Sequence of protein 2:
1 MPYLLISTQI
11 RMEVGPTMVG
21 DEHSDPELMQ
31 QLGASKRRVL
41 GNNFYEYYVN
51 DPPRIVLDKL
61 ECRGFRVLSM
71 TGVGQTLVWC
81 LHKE

Sequence of protein 1:
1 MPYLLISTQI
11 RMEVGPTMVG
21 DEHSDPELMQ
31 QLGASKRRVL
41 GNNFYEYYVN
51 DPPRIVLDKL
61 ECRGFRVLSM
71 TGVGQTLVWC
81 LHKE

These two protein chains interact to form a complex.

Interface contacts:
Residue G72 in protein 2 is in contact with residue G72 in protein 1 (closest heavy-atom distance 3.3 Å).
Residue R54 in protein 2 interacts with residue S24 in protein 1 (closest heavy-atom distance 2.5 Å).
Residue R11 in protein 2 interacts with residue F44 in protein 1 (closest heavy-atom distance 3.8 Å).
Residue D58 in protein 2 contacts residue P2 in protein 1 (closest heavy-atom distance 2.9 Å).
Residue M12 in protein 2 is in contact with residue M18 in protein 1 (closest heavy-atom distance 4.6 Å).
Residue E13 in protein 2 contacts residue D21 in protein 1 (closest heavy-atom distance 3.6 Å).
Residue E61 in protein 2 is in contact with residue Y3 in protein 1 (closest heavy-atom distance 3.7 Å).
Residue R54 in protein 2 contacts residue L5 in protein 1 (closest heavy-atom distance 4.2 Å).
Residue E13 in protein 2 is in contact with residue F44 in protein 1 (closest heavy-atom distance 3.5 Å).
Residue V14 in protein 2 is in contact with residue F44 in protein 1 (closest heavy-atom distance 3.8 Å).
Residue E13 in protein 2 contacts residue M18 in protein 1 (closest heavy-atom distance 3.9 Å).
Residue E61 in protein 2 contacts residue H82 in protein 1 (closest heavy-atom distance 2.9 Å).
Residue F65 in protein 2 contacts residue Y3 in protein 1 (closest heavy-atom distance 4.5 Å).
Residue R54 in protein 2 contacts residue M1 in protein 1 (closest heavy-atom distance 3.7 Å).
Residue V67 in protein 2 is in contact with residue Y3 in protein 1 (closest heavy-atom distance 3.1 Å).
Residue P52 in protein 2 is in contact with residue D21 in protein 1 (closest heavy-atom distance 4.5 Å).
Residue M70 in protein 2 interacts with residue W79 in protein 1 (closest heavy-atom distance 4.2 Å).
Residue L77 in protein 2 is in contact with residue V73 in protein 1 (closest heavy-atom distance 4.5 Å).
Residue R54 in protein 2 contacts residue L4 in protein 1 (closest heavy-atom distance 4.3 Å).
Residue R66 in protein 2 contacts residue H82 in protein 1 (closest heavy-atom distance 3.3 Å).
Residue M12 in protein 2 is in contact with residue I6 in protein 1 (closest heavy-atom distance 3.7 Å).
Residue M70 in protein 2 interacts with residue V78 in protein 1 (closest heavy-atom distance 3.3 Å).
Residue T76 in protein 2 interacts with residue V73 in protein 1 (closest heavy-atom distance 4.2 Å).
Residue R11 in protein 2 is in contact with residue E46 in protein 1 (closest heavy-atom distance 3.1 Å).
Residue E61 in protein 2 contacts residue P2 in protein 1 (closest heavy-atom distance 3.4 Å).
Residue D58 in protein 2 contacts residue M1 in protein 1 (closest heavy-atom distance 3.8 Å).
Residue M70 in protein 2 is in contact with residue C80 in protein 1 (closest heavy-atom distance 3.8 Å).
Residue S69 in protein 2 interacts with residue S69 in protein 1 (closest heavy-atom distance 4.2 Å).
Residue M70 in protein 2 is in contact with residue L5 in protein 1 (closest heavy-atom distance 4.6 Å).
Residue R54 in protein 2 is in contact with residue Y3 in protein 1 (closest heavy-atom distance 3.5 Å).
Residue G74 in protein 2 is in contact with residue V73 in protein 1 (closest heavy-atom distance 3.8 Å).
Residue W79 in protein 2 is in contact with residue L5 in protein 1 (closest heavy-atom distance 3.8 Å).
Residue V67 in protein 2 contacts residue L68 in protein 1 (closest heavy-atom distance 4.2 Å).
Residue L77 in protein 2 contacts residue T71 in protein 1 (closest heavy-atom distance 3.7 Å).
Residue M12 in protein 2 is in contact with residue S7 in protein 1 (closest heavy-atom distance 3.3 Å).
Residue M70 in protein 2 interacts with residue T71 in protein 1 (closest heavy-atom distance 3.4 Å).
Residue V14 in protein 2 is in contact with residue N43 in protein 1 (closest heavy-atom distance 4.4 Å).
Residue P52 in protein 2 contacts residue H23 in protein 1 (closest heavy-atom distance 4.6 Å).
Residue L77 in protein 2 contacts residue V78 in protein 1 (closest heavy-atom distance 4.5 Å).
Residue R54 in protein 2 interacts with residue H23 in protein 1 (closest heavy-atom distance 2.6 Å).
Residue R54 in protein 2 is in contact with residue D21 in protein 1 (closest heavy-atom distance 2.7 Å).
Residue G72 in protein 2 contacts residue V73 in protein 1 (closest heavy-atom distance 3.9 Å).
Residue R11 in protein 2 contacts residue M18 in protein 1 (closest heavy-atom distance 3.6 Å).
Residue W79 in protein 2 is in contact with residue C80 in protein 1 (closest heavy-atom distance 3.9 Å).
Residue V67 in protein 2 is in contact with residue C80 in protein 1 (closest heavy-atom distance 4.5 Å).
Residue G74 in protein 2 interacts with residue G74 in protein 1 (closest heavy-atom distance 4.2 Å).
Residue Q75 in protein 2 interacts with residue V73 in protein 1 (closest heavy-atom distance 4.4 Å).
Residue T71 in protein 2 interacts with residue T71 in protein 1 (closest heavy-atom distance 3.2 Å).
Residue P53 in protein 2 is in contact with residue L5 in protein 1 (closest heavy-atom distance 4.3 Å).
Residue Q75 in protein 2 is in contact with residue G74 in protein 1 (closest heavy-atom distance 3.9 Å).
Residue M70 in protein 2 interacts with residue S69 in protein 1 (closest heavy-atom distance 3.3 Å).
Residue M70 in protein 2 contacts residue M70 in protein 1 (closest heavy-atom distance 4.2 Å).
Residue R66 in protein 2 contacts residue Y3 in protein 1 (closest heavy-atom distance 3.8 Å).
Residue G72 in protein 2 is in contact with residue T71 in protein 1 (closest heavy-atom distance 3.0 Å).
Residue M12 in protein 2 contacts residue L5 in protein 1 (closest heavy-atom distance 3.8 Å).
Residue M12 in protein 2 is in contact with residue V78 in protein 1 (closest heavy-atom distance 4.1 Å).
Residue L57 in protein 2 interacts with residue Y3 in protein 1 (closest heavy-atom distance 3.5 Å).
Residue I55 in protein 2 is in contact with residue H23 in protein 1 (closest heavy-atom distance 4.2 Å).
Residue D58 in protein 2 is in contact with residue Y3 in protein 1 (closest heavy-atom distance 3.2 Å).
Residue R66 in protein 2 is in contact with residue L68 in protein 1 (closest heavy-atom distance 3.4 Å).